Sequence of protein 2:
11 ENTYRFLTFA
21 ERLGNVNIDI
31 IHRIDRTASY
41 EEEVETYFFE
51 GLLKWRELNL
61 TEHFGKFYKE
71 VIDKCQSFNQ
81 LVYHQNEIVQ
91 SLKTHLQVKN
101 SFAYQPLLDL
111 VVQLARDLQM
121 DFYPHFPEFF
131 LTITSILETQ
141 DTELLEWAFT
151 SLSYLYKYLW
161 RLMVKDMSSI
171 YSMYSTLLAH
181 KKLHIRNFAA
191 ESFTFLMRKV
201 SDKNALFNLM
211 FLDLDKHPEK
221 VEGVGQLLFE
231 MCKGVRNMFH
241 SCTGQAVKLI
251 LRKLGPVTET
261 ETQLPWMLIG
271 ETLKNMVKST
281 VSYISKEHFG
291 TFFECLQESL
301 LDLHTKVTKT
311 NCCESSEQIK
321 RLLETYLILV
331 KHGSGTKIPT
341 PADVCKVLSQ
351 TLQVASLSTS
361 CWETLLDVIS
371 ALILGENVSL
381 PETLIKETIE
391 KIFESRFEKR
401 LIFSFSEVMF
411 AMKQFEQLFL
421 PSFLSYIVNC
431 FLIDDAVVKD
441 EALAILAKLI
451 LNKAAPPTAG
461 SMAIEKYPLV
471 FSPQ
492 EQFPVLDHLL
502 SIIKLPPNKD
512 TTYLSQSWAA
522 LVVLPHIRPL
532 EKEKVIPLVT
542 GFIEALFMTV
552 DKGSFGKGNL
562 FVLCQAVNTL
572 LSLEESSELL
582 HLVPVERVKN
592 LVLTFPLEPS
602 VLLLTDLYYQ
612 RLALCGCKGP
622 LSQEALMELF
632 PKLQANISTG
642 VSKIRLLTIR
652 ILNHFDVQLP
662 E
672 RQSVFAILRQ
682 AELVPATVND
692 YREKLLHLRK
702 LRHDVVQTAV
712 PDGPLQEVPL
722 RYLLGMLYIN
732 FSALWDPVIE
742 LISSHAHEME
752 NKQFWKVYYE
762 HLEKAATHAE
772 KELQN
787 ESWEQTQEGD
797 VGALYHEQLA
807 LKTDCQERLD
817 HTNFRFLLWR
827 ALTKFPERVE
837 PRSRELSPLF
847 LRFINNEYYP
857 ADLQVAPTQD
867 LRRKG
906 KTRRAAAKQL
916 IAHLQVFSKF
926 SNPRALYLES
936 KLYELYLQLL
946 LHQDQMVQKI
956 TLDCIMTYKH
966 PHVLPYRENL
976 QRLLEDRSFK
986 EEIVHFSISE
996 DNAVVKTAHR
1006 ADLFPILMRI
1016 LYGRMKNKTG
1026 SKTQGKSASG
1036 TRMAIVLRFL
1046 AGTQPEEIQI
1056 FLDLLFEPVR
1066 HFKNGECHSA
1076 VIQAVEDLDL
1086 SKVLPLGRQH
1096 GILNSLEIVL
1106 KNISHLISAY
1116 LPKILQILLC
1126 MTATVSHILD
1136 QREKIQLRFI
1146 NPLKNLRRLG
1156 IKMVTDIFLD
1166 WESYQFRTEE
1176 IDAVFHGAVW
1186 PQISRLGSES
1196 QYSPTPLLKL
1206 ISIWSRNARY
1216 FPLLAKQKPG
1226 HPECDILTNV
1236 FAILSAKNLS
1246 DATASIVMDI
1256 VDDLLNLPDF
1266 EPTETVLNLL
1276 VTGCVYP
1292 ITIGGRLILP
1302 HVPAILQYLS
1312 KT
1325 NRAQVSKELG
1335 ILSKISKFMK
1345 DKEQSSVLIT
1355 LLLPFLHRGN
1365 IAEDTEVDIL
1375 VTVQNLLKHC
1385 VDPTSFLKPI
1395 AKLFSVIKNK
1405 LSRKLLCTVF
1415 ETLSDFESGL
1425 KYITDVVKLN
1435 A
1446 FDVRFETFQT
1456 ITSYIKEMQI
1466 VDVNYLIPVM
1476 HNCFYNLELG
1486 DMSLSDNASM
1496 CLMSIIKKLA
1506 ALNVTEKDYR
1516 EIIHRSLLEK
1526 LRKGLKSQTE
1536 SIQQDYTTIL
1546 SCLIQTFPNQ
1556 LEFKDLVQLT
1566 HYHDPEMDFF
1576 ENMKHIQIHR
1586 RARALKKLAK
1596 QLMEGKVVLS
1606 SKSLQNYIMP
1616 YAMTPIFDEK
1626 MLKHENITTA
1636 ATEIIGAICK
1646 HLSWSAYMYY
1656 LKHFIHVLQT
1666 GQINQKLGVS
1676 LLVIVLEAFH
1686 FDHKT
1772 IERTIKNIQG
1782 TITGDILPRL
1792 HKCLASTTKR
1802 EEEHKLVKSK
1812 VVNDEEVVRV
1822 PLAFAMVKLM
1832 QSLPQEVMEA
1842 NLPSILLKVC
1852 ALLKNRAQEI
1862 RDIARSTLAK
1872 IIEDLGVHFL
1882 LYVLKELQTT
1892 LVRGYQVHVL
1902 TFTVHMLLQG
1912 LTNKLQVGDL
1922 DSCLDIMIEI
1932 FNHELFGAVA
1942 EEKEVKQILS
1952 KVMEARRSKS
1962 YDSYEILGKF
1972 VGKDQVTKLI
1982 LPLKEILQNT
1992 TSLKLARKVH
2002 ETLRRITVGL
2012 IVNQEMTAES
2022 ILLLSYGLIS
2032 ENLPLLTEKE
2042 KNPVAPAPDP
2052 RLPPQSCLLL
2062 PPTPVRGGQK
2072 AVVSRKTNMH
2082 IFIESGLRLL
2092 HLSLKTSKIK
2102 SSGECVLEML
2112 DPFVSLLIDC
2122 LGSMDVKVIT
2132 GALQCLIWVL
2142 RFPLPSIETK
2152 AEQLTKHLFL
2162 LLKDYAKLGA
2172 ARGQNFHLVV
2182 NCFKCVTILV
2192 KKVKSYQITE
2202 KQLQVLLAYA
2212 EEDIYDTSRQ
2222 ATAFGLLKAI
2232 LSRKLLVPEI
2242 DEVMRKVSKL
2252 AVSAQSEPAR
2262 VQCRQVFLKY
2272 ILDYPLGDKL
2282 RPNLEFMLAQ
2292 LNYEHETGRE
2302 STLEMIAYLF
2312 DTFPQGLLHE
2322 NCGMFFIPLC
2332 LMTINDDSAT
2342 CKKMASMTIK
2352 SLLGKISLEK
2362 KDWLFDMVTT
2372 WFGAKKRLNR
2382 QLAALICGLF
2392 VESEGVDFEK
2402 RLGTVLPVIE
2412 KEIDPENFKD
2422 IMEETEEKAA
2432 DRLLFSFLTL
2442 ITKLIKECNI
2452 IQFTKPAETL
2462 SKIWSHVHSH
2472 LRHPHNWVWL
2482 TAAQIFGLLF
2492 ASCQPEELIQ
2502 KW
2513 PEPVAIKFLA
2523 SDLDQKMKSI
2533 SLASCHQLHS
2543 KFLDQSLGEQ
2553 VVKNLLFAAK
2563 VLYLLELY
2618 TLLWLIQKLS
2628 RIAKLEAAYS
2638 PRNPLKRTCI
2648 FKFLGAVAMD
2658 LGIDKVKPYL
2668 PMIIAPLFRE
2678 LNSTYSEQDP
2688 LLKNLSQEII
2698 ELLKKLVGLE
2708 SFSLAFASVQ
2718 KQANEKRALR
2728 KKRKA

Sequence of protein 1:
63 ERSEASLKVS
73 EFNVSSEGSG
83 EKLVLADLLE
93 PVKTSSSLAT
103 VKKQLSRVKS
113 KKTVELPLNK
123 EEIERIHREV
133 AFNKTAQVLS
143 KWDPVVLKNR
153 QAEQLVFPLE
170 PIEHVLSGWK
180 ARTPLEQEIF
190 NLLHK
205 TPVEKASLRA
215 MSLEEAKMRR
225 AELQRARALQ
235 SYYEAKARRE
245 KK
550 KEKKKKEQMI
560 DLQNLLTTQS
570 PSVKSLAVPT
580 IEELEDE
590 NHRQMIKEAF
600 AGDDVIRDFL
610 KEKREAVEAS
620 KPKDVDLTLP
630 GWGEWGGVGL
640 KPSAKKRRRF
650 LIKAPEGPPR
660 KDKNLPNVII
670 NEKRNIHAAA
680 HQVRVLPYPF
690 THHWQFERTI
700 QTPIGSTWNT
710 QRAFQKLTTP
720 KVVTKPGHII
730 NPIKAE

These two protein chains interact to form a complex.

Interface contacts:
Residue E2243 in protein 2 contacts residue R224 in protein 1 (closest heavy-atom distance 2.3 Å).
Residue Q2205 in protein 2 contacts residue L217 in protein 1 (closest heavy-atom distance 3.5 Å).
Residue W2478 in protein 2 contacts residue K70 in protein 1 (closest heavy-atom distance 3.4 Å).
Residue W2478 in protein 2 contacts residue N75 in protein 1 (closest heavy-atom distance 3.6 Å).
Residue L2161 in protein 2 interacts with residue A210 in protein 1 (closest heavy-atom distance 3.6 Å).
Residue L2379 in protein 2 contacts residue E83 in protein 1 (closest heavy-atom distance 3.2 Å).
Residue N2336 in protein 2 is in contact with residue E79 in protein 1 (closest heavy-atom distance 3.2 Å).
Residue K2343 in protein 2 is in contact with residue F74 in protein 1 (closest heavy-atom distance 3.5 Å).
Residue Q2203 in protein 2 interacts with residue M215 in protein 1 (closest heavy-atom distance 3.3 Å).
Residue S2347 in protein 2 contacts residue F74 in protein 1 (closest heavy-atom distance 3.1 Å).
Residue R2433 in protein 2 is in contact with residue E66 in protein 1 (closest heavy-atom distance 2.7 Å).
Residue Y2216 in protein 2 is in contact with residue R231 in protein 1 (closest heavy-atom distance 3.5 Å).
Residue Y2210 in protein 2 contacts residue A214 in protein 1 (closest heavy-atom distance 3.3 Å).
Residue L2332 in protein 2 interacts with residue L85 in protein 1 (closest heavy-atom distance 3.6 Å).
Residue L2379 in protein 2 contacts residue L85 in protein 1 (closest heavy-atom distance 3.6 Å).
Residue E2213 in protein 2 is in contact with residue R223 in protein 1 (closest heavy-atom distance 2.9 Å).
Residue Q2256 in protein 2 is in contact with residue P119 in protein 1 (closest heavy-atom distance 3.4 Å).
Residue W2364 in protein 2 is in contact with residue V103 in protein 1 (closest heavy-atom distance 3.6 Å).
Residue I2335 in protein 2 interacts with residue S78 in protein 1 (closest heavy-atom distance 2.2 Å).
Residue Y2294 in protein 2 contacts residue V116 in protein 1 (closest heavy-atom distance 3.2 Å).
Residue Q2291 in protein 2 contacts residue V116 in protein 1 (closest heavy-atom distance 2.9 Å).
Residue R2433 in protein 2 is in contact with residue S77 in protein 1 (closest heavy-atom distance 3.6 Å).
Residue W2372 in protein 2 interacts with residue L90 in protein 1 (closest heavy-atom distance 3.3 Å).
Residue F2160 in protein 2 interacts with residue M215 in protein 1 (closest heavy-atom distance 3.5 Å).
Residue W2478 in protein 2 contacts residue S72 in protein 1 (closest heavy-atom distance 3.3 Å).
Residue R2282 in protein 2 contacts residue R109 in protein 1 (closest heavy-atom distance 3.1 Å).
Residue K2377 in protein 2 contacts residue E83 in protein 1 (closest heavy-atom distance 3.2 Å).
Residue P2475 in protein 2 interacts with residue E63 in protein 1 (closest heavy-atom distance 2.7 Å).
Residue N2336 in protein 2 interacts with residue L85 in protein 1 (closest heavy-atom distance 3.1 Å).
Residue N2477 in protein 2 is in contact with residue S65 in protein 1 (closest heavy-atom distance 3.3 Å).
Residue N2380 in protein 2 contacts residue L90 in protein 1 (closest heavy-atom distance 3.6 Å).
Residue A2290 in protein 2 is in contact with residue T115 in protein 1 (closest heavy-atom distance 3.5 Å).
Residue K2429 in protein 2 is in contact with residue S81 in protein 1 (closest heavy-atom distance 2.7 Å).
Residue Y2294 in protein 2 is in contact with residue P119 in protein 1 (closest heavy-atom distance 3.6 Å).
Residue Y2210 in protein 2 interacts with residue R223 in protein 1 (closest heavy-atom distance 3.5 Å).
Residue E2321 in protein 2 interacts with residue Q106 in protein 1 (closest heavy-atom distance 3.6 Å).
Residue I2328 in protein 2 contacts residue V103 in protein 1 (closest heavy-atom distance 3.6 Å).
Residue N2322 in protein 2 is in contact with residue Q106 in protein 1 (closest heavy-atom distance 3.3 Å).
Residue W2478 in protein 2 interacts with residue V71 in protein 1 (closest heavy-atom distance 3.5 Å).
Residue K2164 in protein 2 interacts with residue R223 in protein 1 (closest heavy-atom distance 3.4 Å).
Residue N2380 in protein 2 interacts with residue D89 in protein 1 (closest heavy-atom distance 3.6 Å).
Residue W2364 in protein 2 interacts with residue S99 in protein 1 (closest heavy-atom distance 3.4 Å).
Residue H2296 in protein 2 contacts residue L118 in protein 1 (closest heavy-atom distance 3.3 Å).
Residue Q2291 in protein 2 is in contact with residue T115 in protein 1 (closest heavy-atom distance 3.4 Å).
Residue F2544 in protein 2 is in contact with residue S65 in protein 1 (closest heavy-atom distance 3.6 Å).
Residue D2432 in protein 2 contacts residue R64 in protein 1 (closest heavy-atom distance 3.6 Å).
Residue H2476 in protein 2 interacts with residue E66 in protein 1 (closest heavy-atom distance 3.2 Å).
Residue H2476 in protein 2 interacts with residue R64 in protein 1 (closest heavy-atom distance 3.4 Å).
Residue E2240 in protein 2 contacts residue R224 in protein 1 (closest heavy-atom distance 3.5 Å).
Residue P2475 in protein 2 is in contact with residue R64 in protein 1 (closest heavy-atom distance 3.3 Å).
Residue A2340 in protein 2 is in contact with residue N75 in protein 1 (closest heavy-atom distance 3.3 Å).
Residue W2478 in protein 2 interacts with residue E66 in protein 1 (closest heavy-atom distance 3.6 Å).
Residue L2386 in protein 2 interacts with residue E73 in protein 1 (closest heavy-atom distance 3.6 Å).
Residue E2295 in protein 2 is in contact with residue L118 in protein 1 (closest heavy-atom distance 3.3 Å).
Residue F2436 in protein 2 is in contact with residue S72 in protein 1 (closest heavy-atom distance 3.6 Å).
Residue T2156 in protein 2 interacts with residue M215 in protein 1 (closest heavy-atom distance 3.6 Å).
Residue E2286 in protein 2 contacts residue K113 in protein 1 (closest heavy-atom distance 3.2 Å).
Residue N2477 in protein 2 is in contact with residue R64 in protein 1 (closest heavy-atom distance 2.9 Å).
Residue E2286 in protein 2 is in contact with residue R109 in protein 1 (closest heavy-atom distance 3.2 Å).
Residue W2478 in protein 2 contacts residue S68 in protein 1 (closest heavy-atom distance 3.6 Å).